Sequence of chain A:
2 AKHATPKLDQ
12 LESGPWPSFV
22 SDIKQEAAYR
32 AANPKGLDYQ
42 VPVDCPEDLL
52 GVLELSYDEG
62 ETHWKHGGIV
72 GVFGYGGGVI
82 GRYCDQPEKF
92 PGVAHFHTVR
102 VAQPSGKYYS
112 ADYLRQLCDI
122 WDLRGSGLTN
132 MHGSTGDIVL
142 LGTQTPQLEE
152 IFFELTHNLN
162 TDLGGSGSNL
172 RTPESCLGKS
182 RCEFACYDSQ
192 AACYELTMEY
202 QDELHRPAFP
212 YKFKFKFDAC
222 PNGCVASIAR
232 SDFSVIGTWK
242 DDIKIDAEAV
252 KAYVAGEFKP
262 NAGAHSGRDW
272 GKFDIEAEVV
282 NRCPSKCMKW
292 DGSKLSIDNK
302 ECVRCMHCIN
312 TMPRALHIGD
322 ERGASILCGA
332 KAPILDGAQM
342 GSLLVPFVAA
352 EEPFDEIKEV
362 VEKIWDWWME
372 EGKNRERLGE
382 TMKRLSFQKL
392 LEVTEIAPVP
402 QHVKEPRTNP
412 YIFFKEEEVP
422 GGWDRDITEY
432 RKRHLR

These two protein chains interact to form a complex.

Sequence of chain B:
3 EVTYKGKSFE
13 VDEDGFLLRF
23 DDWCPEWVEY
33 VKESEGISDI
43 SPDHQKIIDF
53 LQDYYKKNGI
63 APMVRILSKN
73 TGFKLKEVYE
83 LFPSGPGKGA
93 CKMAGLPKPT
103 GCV

Residue-level contacts at the interface:
Residue F74 in chain A contacts residue E37 in chain B (closest heavy-atom distance 3.6 Å).
Residue Y76 in chain A is in contact with residue S86 in chain B (closest heavy-atom distance 3.6 Å).
Residue G373 in chain A interacts with residue R67 in chain B (closest heavy-atom distance 2.8 Å).
Residue P208 in chain A is in contact with residue V66 in chain B (closest heavy-atom distance 4.3 Å).
Residue G69 in chain A contacts residue D16 in chain B (closest heavy-atom distance 3.2 Å).
Residue R376 in chain A is in contact with residue C104 in chain B (closest heavy-atom distance 4.3 Å).
Residue F74 in chain A contacts residue P85 in chain B (closest heavy-atom distance 3.6 Å).
Residue N375 in chain A contacts residue M65 in chain B (closest heavy-atom distance 3.6 Å).
Residue Y76 in chain A interacts with residue P85 in chain B (closest heavy-atom distance 4.1 Å).
Residue G77 in chain A is in contact with residue S86 in chain B (closest heavy-atom distance 4.4 Å).
Residue Y76 in chain A contacts residue Y81 in chain B (closest heavy-atom distance 3.9 Å).
Residue P211 in chain A is in contact with residue R67 in chain B (closest heavy-atom distance 3.9 Å).
Residue I70 in chain A is in contact with residue K90 in chain B (closest heavy-atom distance 3.7 Å).
Residue R376 in chain A contacts residue G103 in chain B (closest heavy-atom distance 3.7 Å).
Residue E372 in chain A is in contact with residue R67 in chain B (closest heavy-atom distance 4.2 Å).
Residue V71 in chain A interacts with residue K90 in chain B (closest heavy-atom distance 4.2 Å).
Residue F74 in chain A contacts residue S86 in chain B (closest heavy-atom distance 4.0 Å).
Residue R207 in chain A interacts with residue K78 in chain B (closest heavy-atom distance 4.3 Å).
Residue H67 in chain A is in contact with residue K100 in chain B (closest heavy-atom distance 4.8 Å).
Residue F74 in chain A is in contact with residue K90 in chain B (closest heavy-atom distance 4.7 Å).
Residue Y76 in chain A contacts residue G87 in chain B (closest heavy-atom distance 4.8 Å).
Residue H206 in chain A is in contact with residue Y81 in chain B (closest heavy-atom distance 4.7 Å).
Residue R207 in chain A contacts residue L77 in chain B (closest heavy-atom distance 4.0 Å).
Residue I70 in chain A contacts residue P101 in chain B (closest heavy-atom distance 3.4 Å).
Residue K66 in chain A interacts with residue E15 in chain B (closest heavy-atom distance 2.5 Å).
Residue V71 in chain A interacts with residue D16 in chain B (closest heavy-atom distance 3.6 Å).
Residue G72 in chain A contacts residue K90 in chain B (closest heavy-atom distance 4.0 Å).
Residue I70 in chain A is in contact with residue D16 in chain B (closest heavy-atom distance 2.9 Å).
Residue K374 in chain A contacts residue R67 in chain B (closest heavy-atom distance 4.6 Å).
Residue Y84 in chain A contacts residue D16 in chain B (closest heavy-atom distance 2.6 Å).
Residue W369 in chain A is in contact with residue R67 in chain B (closest heavy-atom distance 4.1 Å).
Residue G168 in chain A is in contact with residue V105 in chain B (closest heavy-atom distance 3.1 Å).
Residue H67 in chain A is in contact with residue T102 in chain B (closest heavy-atom distance 4.1 Å).
Residue S169 in chain A contacts residue C104 in chain B (closest heavy-atom distance 4.8 Å).
Residue Y84 in chain A is in contact with residue E15 in chain B (closest heavy-atom distance 3.6 Å).
Residue F74 in chain A contacts residue G38 in chain B (closest heavy-atom distance 3.5 Å).
Residue P208 in chain A is in contact with residue Y81 in chain B (closest heavy-atom distance 3.7 Å).
Residue G75 in chain A interacts with residue S86 in chain B (closest heavy-atom distance 4.6 Å).
Residue R172 in chain A contacts residue C104 in chain B (closest heavy-atom distance 3.5 Å).
Residue F74 in chain A interacts with residue S36 in chain B (closest heavy-atom distance 3.6 Å).
Residue A209 in chain A interacts with residue V66 in chain B (closest heavy-atom distance 4.5 Å).
Residue M370 in chain A contacts residue R67 in chain B (closest heavy-atom distance 2.6 Å).
Residue K374 in chain A interacts with residue M65 in chain B (closest heavy-atom distance 4.7 Å).
Residue S167 in chain A interacts with residue V105 in chain B (closest heavy-atom distance 3.3 Å).
Residue I81 in chain A contacts residue V105 in chain B (closest heavy-atom distance 3.3 Å).
Residue G69 in chain A contacts residue V105 in chain B (closest heavy-atom distance 3.9 Å).
Residue I70 in chain A is in contact with residue V105 in chain B (closest heavy-atom distance 3.8 Å).
Residue G69 in chain A interacts with residue K100 in chain B (closest heavy-atom distance 4.2 Å).
Residue G77 in chain A is in contact with residue Y81 in chain B (closest heavy-atom distance 3.3 Å).
Residue I70 in chain A contacts residue K100 in chain B (closest heavy-atom distance 3.2 Å).
Residue E371 in chain A interacts with residue R67 in chain B (closest heavy-atom distance 3.3 Å).
Residue G75 in chain A is in contact with residue P85 in chain B (closest heavy-atom distance 2.7 Å).
Residue R207 in chain A is in contact with residue Y81 in chain B (closest heavy-atom distance 3.5 Å).
Residue A209 in chain A is in contact with residue L77 in chain B (closest heavy-atom distance 3.3 Å).
Residue I70 in chain A contacts residue F18 in chain B (closest heavy-atom distance 4.1 Å).
Residue R376 in chain A interacts with residue T102 in chain B (closest heavy-atom distance 4.1 Å).
Residue K213 in chain A is in contact with residue C104 in chain B (closest heavy-atom distance 4.4 Å).
Residue P208 in chain A interacts with residue L77 in chain B (closest heavy-atom distance 3.8 Å).
Residue G168 in chain A contacts residue C104 in chain B (closest heavy-atom distance 3.4 Å).
Residue G75 in chain A contacts residue Y81 in chain B (closest heavy-atom distance 3.9 Å).